Sequence of the first protein:
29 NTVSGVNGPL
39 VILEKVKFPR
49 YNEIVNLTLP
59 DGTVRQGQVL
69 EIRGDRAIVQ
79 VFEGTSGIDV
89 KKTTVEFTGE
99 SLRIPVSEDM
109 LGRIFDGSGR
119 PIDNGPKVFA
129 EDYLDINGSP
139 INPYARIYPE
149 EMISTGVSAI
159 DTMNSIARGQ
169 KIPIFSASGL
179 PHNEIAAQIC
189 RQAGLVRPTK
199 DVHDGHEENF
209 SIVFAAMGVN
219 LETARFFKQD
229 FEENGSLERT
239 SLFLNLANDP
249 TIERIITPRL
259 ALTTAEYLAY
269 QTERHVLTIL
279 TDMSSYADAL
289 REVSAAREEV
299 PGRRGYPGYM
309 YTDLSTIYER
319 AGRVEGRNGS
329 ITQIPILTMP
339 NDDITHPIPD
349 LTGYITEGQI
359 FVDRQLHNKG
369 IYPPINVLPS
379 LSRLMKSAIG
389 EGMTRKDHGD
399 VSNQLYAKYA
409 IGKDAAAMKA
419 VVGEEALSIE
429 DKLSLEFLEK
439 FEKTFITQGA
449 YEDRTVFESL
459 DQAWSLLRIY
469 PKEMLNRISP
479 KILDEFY

Sequence of the second protein:
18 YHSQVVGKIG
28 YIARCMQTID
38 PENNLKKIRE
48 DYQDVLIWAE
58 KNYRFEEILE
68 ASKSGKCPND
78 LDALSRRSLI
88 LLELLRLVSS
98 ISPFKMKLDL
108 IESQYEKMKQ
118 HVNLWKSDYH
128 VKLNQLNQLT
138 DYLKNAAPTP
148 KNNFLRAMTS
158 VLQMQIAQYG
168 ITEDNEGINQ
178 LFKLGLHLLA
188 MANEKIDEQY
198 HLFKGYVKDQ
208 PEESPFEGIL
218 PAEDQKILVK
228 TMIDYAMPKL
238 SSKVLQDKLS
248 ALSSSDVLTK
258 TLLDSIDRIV

Residue-level contacts at the interface:
Residue N122 in the first protein interacts with residue K70 in the second protein (closest heavy-atom distance 4.5 Å).
Residue D121 in the first protein contacts residue N76 in the second protein (closest heavy-atom distance 4.0 Å).

This data describes a binding interaction between two proteins.